Sequence of chain B:
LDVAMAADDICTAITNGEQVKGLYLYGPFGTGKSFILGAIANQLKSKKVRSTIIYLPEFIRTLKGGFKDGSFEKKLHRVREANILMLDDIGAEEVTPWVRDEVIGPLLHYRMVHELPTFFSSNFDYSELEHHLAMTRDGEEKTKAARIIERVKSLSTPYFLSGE

This data describes a binding interaction between two proteins.

Residue-level contacts at the interface:
Residue F40 in chain B interacts with residue A12 in chain A (closest heavy-atom distance 3.4 Å).
Residue I41 in chain B contacts residue F40 in chain A (closest heavy-atom distance 4.9 Å).
Residue Q48 in chain B is in contact with residue F40 in chain A (closest heavy-atom distance 4.2 Å).
Residue N47 in chain B contacts residue Q48 in chain A (closest heavy-atom distance 4.3 Å).
Residue D7 in chain B interacts with residue G35 in chain A (closest heavy-atom distance 4.8 Å).
Residue A9 in chain B contacts residue I41 in chain A (closest heavy-atom distance 3.7 Å).
Residue G35 in chain B interacts with residue M10 in chain A (closest heavy-atom distance 3.2 Å).
Residue L166 in chain B is in contact with residue A9 in chain A (closest heavy-atom distance 4.6 Å).
Residue S167 in chain B contacts residue L6 in chain A (closest heavy-atom distance 4.9 Å).
Residue A9 in chain B interacts with residue T36 in chain A (closest heavy-atom distance 3.8 Å).
Residue D7 in chain B is in contact with residue G168 in chain A (closest heavy-atom distance 4.8 Å).
Residue G37 in chain B contacts residue M10 in chain A (closest heavy-atom distance 3.5 Å).
Residue F40 in chain B contacts residue D13 in chain A (closest heavy-atom distance 3.8 Å).
Residue A44 in chain B is in contact with residue A44 in chain A (closest heavy-atom distance 3.4 Å).
Residue I41 in chain B interacts with residue A9 in chain A (closest heavy-atom distance 3.9 Å).
Residue G168 in chain B contacts residue D7 in chain A (closest heavy-atom distance 4.3 Å).
Residue T36 in chain B contacts residue A9 in chain A (closest heavy-atom distance 3.7 Å).
Residue M10 in chain B is in contact with residue G37 in chain A (closest heavy-atom distance 3.9 Å).
Residue A9 in chain B interacts with residue G37 in chain A (closest heavy-atom distance 3.5 Å).
Residue C16 in chain B interacts with residue F40 in chain A (closest heavy-atom distance 4.1 Å).
Residue L166 in chain B contacts residue D7 in chain A (closest heavy-atom distance 3.9 Å).
Residue F40 in chain B interacts with residue C16 in chain A (closest heavy-atom distance 4.4 Å).
Residue T36 in chain B interacts with residue M10 in chain A (closest heavy-atom distance 3.6 Å).
Residue L6 in chain B interacts with residue G168 in chain A (closest heavy-atom distance 4.8 Å).
Residue F40 in chain B contacts residue I41 in chain A (closest heavy-atom distance 4.6 Å).
Residue F40 in chain B contacts residue A9 in chain A (closest heavy-atom distance 3.7 Å).
Residue A9 in chain B is in contact with residue F40 in chain A (closest heavy-atom distance 3.8 Å).
Residue D7 in chain B contacts residue T36 in chain A (closest heavy-atom distance 3.0 Å).
Residue E169 in chain B contacts residue D7 in chain A (closest heavy-atom distance 4.1 Å).
Residue A9 in chain B contacts residue L166 in chain A (closest heavy-atom distance 5.0 Å).
Residue A12 in chain B interacts with residue F40 in chain A (closest heavy-atom distance 3.6 Å).
Residue Q48 in chain B interacts with residue N47 in chain A (closest heavy-atom distance 4.0 Å).
Residue I41 in chain B interacts with residue I41 in chain A (closest heavy-atom distance 4.3 Å).
Residue D7 in chain B contacts residue S167 in chain A (closest heavy-atom distance 2.8 Å).
Residue F40 in chain B interacts with residue I45 in chain A (closest heavy-atom distance 3.8 Å).
Residue E169 in chain B is in contact with residue L6 in chain A (closest heavy-atom distance 4.0 Å).
Residue E169 in chain B contacts residue Y164 in chain A (closest heavy-atom distance 4.2 Å).
Residue G37 in chain B contacts residue A9 in chain A (closest heavy-atom distance 3.7 Å).
Residue N47 in chain B interacts with residue N47 in chain A (closest heavy-atom distance 3.6 Å).
Residue F40 in chain B is in contact with residue Q48 in chain A (closest heavy-atom distance 4.0 Å).
Residue A44 in chain B is in contact with residue F40 in chain A (closest heavy-atom distance 3.7 Å).
Residue M10 in chain B interacts with residue T36 in chain A (closest heavy-atom distance 3.9 Å).
Residue F40 in chain B interacts with residue A44 in chain A (closest heavy-atom distance 3.7 Å).
Residue I45 in chain B contacts residue F40 in chain A (closest heavy-atom distance 4.1 Å).
Residue G168 in chain B interacts with residue L6 in chain A (closest heavy-atom distance 4.9 Å).
Residue T36 in chain B is in contact with residue D7 in chain A (closest heavy-atom distance 2.6 Å).
Residue N47 in chain B contacts residue S51 in chain A (closest heavy-atom distance 3.8 Å).
Residue M10 in chain B interacts with residue G35 in chain A (closest heavy-atom distance 3.1 Å).
Residue S167 in chain B interacts with residue D7 in chain A (closest heavy-atom distance 3.3 Å).
Residue G37 in chain B contacts residue D7 in chain A (closest heavy-atom distance 4.3 Å).
Residue D13 in chain B contacts residue F40 in chain A (closest heavy-atom distance 3.7 Å).
Residue D7 in chain B contacts residue L166 in chain A (closest heavy-atom distance 4.3 Å).

Sequence of chain A:
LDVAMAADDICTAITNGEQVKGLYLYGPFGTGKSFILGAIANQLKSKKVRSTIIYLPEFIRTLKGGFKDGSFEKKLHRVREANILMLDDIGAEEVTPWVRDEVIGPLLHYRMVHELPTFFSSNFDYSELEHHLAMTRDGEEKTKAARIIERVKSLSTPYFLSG